Sequence of the second protein:
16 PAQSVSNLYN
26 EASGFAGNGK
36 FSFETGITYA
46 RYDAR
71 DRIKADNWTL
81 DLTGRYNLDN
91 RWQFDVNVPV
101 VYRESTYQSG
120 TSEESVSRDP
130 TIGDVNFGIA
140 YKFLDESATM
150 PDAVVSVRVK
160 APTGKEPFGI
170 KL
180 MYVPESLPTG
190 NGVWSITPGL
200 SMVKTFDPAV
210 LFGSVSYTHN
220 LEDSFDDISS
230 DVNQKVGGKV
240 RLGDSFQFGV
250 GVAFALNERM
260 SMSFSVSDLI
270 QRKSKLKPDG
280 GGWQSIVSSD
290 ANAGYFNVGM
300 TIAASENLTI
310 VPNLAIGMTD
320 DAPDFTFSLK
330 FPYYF

Residue-level contacts at the interface:
Residue D323 in the first protein interacts with residue D319 in the second protein (closest heavy-atom distance 4.4 Å).
Residue Y44 in the first protein interacts with residue D267 in the second protein (closest heavy-atom distance 4.5 Å).
Residue S121 in the first protein contacts residue V286 in the second protein (closest heavy-atom distance 4.2 Å).
Residue E122 in the first protein contacts residue S287 in the second protein (closest heavy-atom distance 3.8 Å).
Residue N256 in the first protein interacts with residue A208 in the second protein (closest heavy-atom distance 4.8 Å).
Residue F326 in the first protein interacts with residue D267 in the second protein (closest heavy-atom distance 4.2 Å).
Residue F324 in the first protein interacts with residue D267 in the second protein (closest heavy-atom distance 3.5 Å).
Residue Y44 in the first protein interacts with residue N291 in the second protein (closest heavy-atom distance 3.5 Å).
Residue E122 in the first protein contacts residue K272 in the second protein (closest heavy-atom distance 2.6 Å).
Residue R46 in the first protein is in contact with residue T318 in the second protein (closest heavy-atom distance 4.6 Å).
Residue N256 in the first protein contacts residue D206 in the second protein (closest heavy-atom distance 3.2 Å).
Residue D48 in the first protein is in contact with residue D319 in the second protein (closest heavy-atom distance 3.5 Å).
Residue L313 in the first protein interacts with residue V265 in the second protein (closest heavy-atom distance 4.0 Å).
Residue M259 in the first protein interacts with residue L210 in the second protein (closest heavy-atom distance 3.9 Å).
Residue N256 in the first protein interacts with residue F205 in the second protein (closest heavy-atom distance 2.8 Å).
Residue F326 in the first protein contacts residue M317 in the second protein (closest heavy-atom distance 4.9 Å).
Residue R46 in the first protein interacts with residue N291 in the second protein (closest heavy-atom distance 3.8 Å).
Residue K74 in the first protein is in contact with residue D289 in the second protein (closest heavy-atom distance 3.4 Å).
Residue E122 in the first protein is in contact with residue V286 in the second protein (closest heavy-atom distance 3.6 Å).
Residue I315 in the first protein interacts with residue F295 in the second protein (closest heavy-atom distance 3.8 Å).
Residue M261 in the first protein interacts with residue F263 in the second protein (closest heavy-atom distance 3.9 Å).
Residue L255 in the first protein interacts with residue A208 in the second protein (closest heavy-atom distance 4.6 Å).
Residue V297 in the first protein contacts residue F295 in the second protein (closest heavy-atom distance 3.9 Å).
Residue I301 in the first protein is in contact with residue L210 in the second protein (closest heavy-atom distance 4.5 Å).
Residue F324 in the first protein is in contact with residue M317 in the second protein (closest heavy-atom distance 3.8 Å).
Residue L255 in the first protein is in contact with residue P207 in the second protein (closest heavy-atom distance 3.2 Å).
Residue M261 in the first protein is in contact with residue F253 in the second protein (closest heavy-atom distance 3.9 Å).
Residue L313 in the first protein contacts residue M317 in the second protein (closest heavy-atom distance 4.1 Å).
Residue M299 in the first protein interacts with residue V251 in the second protein (closest heavy-atom distance 4.4 Å).
Residue I315 in the first protein contacts residue M317 in the second protein (closest heavy-atom distance 3.9 Å).
Residue D323 in the first protein is in contact with residue M317 in the second protein (closest heavy-atom distance 3.4 Å).
Residue F324 in the first protein interacts with residue G293 in the second protein (closest heavy-atom distance 4.5 Å).
Residue F326 in the first protein interacts with residue F247 in the second protein (closest heavy-atom distance 3.9 Å).
Residue M259 in the first protein is in contact with residue A208 in the second protein (closest heavy-atom distance 4.2 Å).
Residue M261 in the first protein interacts with residue V251 in the second protein (closest heavy-atom distance 3.7 Å).
Residue L255 in the first protein contacts residue F253 in the second protein (closest heavy-atom distance 3.6 Å).
Residue T120 in the first protein contacts residue V286 in the second protein (closest heavy-atom distance 3.7 Å).
Residue F326 in the first protein interacts with residue V265 in the second protein (closest heavy-atom distance 3.7 Å).
Residue F295 in the first protein interacts with residue F295 in the second protein (closest heavy-atom distance 4.5 Å).
Residue F324 in the first protein interacts with residue N291 in the second protein (closest heavy-atom distance 4.0 Å).
Residue L313 in the first protein contacts residue F295 in the second protein (closest heavy-atom distance 3.6 Å).
Residue F263 in the first protein interacts with residue F263 in the second protein (closest heavy-atom distance 4.0 Å).
Residue N256 in the first protein is in contact with residue P207 in the second protein (closest heavy-atom distance 4.2 Å).
Residue D323 in the first protein contacts residue T318 in the second protein (closest heavy-atom distance 3.9 Å).
Residue F324 in the first protein contacts residue T318 in the second protein (closest heavy-atom distance 4.0 Å).
Residue L255 in the first protein interacts with residue D206 in the second protein (closest heavy-atom distance 4.6 Å).
Residue M259 in the first protein contacts residue F205 in the second protein (closest heavy-atom distance 3.2 Å).
Residue M299 in the first protein is in contact with residue L210 in the second protein (closest heavy-atom distance 4.4 Å).
Residue K74 in the first protein interacts with residue S287 in the second protein (closest heavy-atom distance 4.2 Å).
Residue E122 in the first protein is in contact with residue I285 in the second protein (closest heavy-atom distance 5.0 Å).

Sequence of the first protein:
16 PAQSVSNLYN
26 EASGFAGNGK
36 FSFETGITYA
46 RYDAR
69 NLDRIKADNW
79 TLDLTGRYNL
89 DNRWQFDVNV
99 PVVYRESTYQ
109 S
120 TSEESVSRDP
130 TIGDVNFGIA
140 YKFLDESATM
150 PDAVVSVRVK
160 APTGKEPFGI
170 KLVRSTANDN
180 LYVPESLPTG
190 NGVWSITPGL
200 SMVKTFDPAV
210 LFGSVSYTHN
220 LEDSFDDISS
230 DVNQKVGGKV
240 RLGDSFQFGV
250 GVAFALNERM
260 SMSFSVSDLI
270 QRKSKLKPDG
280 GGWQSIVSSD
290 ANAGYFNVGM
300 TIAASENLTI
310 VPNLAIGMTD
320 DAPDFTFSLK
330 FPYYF

These two protein chains interact to form a complex.